Sequence of the first protein:
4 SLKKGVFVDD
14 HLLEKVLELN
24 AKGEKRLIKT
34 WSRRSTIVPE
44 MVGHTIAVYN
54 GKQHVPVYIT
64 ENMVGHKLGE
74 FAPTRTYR

Sequence of the second protein:
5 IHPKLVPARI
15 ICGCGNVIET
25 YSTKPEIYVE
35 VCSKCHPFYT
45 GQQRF

These two protein chains interact to form a complex.

Residue-level contacts at the interface:
Residue V67 in the first protein contacts residue F42 in the second protein (closest heavy-atom distance 3.5 Å).
Residue V9 in the first protein interacts with residue F49 in the second protein (closest heavy-atom distance 4.0 Å).
Residue V67 in the first protein contacts residue Y43 in the second protein (closest heavy-atom distance 5.0 Å).
Residue V9 in the first protein is in contact with residue R48 in the second protein (closest heavy-atom distance 4.6 Å).